Sequence of protein 1:
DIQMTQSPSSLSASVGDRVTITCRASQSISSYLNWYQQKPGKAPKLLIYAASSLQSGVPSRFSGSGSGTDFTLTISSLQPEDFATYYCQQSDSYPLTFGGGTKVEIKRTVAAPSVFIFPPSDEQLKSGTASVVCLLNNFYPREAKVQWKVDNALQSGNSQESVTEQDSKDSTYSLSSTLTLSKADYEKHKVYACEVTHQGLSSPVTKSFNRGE

This data describes a binding interaction between two proteins.

Sequence of protein 2:
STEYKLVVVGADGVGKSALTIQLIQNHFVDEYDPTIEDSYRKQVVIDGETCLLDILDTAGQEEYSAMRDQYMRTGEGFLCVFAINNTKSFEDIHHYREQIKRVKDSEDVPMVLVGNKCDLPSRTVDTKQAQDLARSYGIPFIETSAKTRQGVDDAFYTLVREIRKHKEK

Contacts between the two chains:
Residue Y94 in protein 1 interacts with residue H32 in protein 2 (closest heavy-atom distance 4.5 Å).
Residue Y32 in protein 1 is in contact with residue I41 in protein 2 (closest heavy-atom distance 3.7 Å).
Residue S93 in protein 1 interacts with residue Q30 in protein 2 (closest heavy-atom distance 4.2 Å).
Residue Y32 in protein 1 is in contact with residue D43 in protein 2 (closest heavy-atom distance 2.6 Å).